Residue-level contacts at the interface:
Residue G182 in the first protein contacts residue L7 in the second protein (closest heavy-atom distance 3.7 Å).
Residue L163 in the first protein is in contact with residue L7 in the second protein (closest heavy-atom distance 4.0 Å).
Residue R160 in the first protein is in contact with residue L7 in the second protein (closest heavy-atom distance 4.0 Å).
Residue F259 in the first protein interacts with residue L7 in the second protein (closest heavy-atom distance 3.6 Å).
Residue P254 in the first protein contacts residue L7 in the second protein (closest heavy-atom distance 4.3 Å).
Residue F259 in the first protein contacts residue L5 in the second protein (closest heavy-atom distance 4.1 Å).
Residue L185 in the first protein is in contact with residue L5 in the second protein (closest heavy-atom distance 3.8 Å).
Residue M383 in the first protein interacts with residue L5 in the second protein (closest heavy-atom distance 3.3 Å).
Residue R184 in the first protein interacts with residue L5 in the second protein (closest heavy-atom distance 3.5 Å).
Residue R160 in the first protein is in contact with residue P9 in the second protein (closest heavy-atom distance 5.0 Å).
Residue R160 in the first protein is in contact with residue G11 in the second protein (closest heavy-atom distance 4.0 Å).
Residue T180 in the first protein interacts with residue L7 in the second protein (closest heavy-atom distance 4.6 Å).
Residue H183 in the first protein contacts residue L5 in the second protein (closest heavy-atom distance 4.0 Å).
Residue T180 in the first protein contacts residue L5 in the second protein (closest heavy-atom distance 3.7 Å).
Residue G182 in the first protein contacts residue L5 in the second protein (closest heavy-atom distance 2.7 Å).
Residue G182 in the first protein interacts with residue G11 in the second protein (closest heavy-atom distance 4.0 Å).
Residue V381 in the first protein interacts with residue L5 in the second protein (closest heavy-atom distance 3.7 Å).
Residue P367 in the first protein interacts with residue L5 in the second protein (closest heavy-atom distance 3.9 Å).

The following describes two proteins that form a bound complex.

Sequence of the second protein:
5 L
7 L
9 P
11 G

Sequence of the first protein:
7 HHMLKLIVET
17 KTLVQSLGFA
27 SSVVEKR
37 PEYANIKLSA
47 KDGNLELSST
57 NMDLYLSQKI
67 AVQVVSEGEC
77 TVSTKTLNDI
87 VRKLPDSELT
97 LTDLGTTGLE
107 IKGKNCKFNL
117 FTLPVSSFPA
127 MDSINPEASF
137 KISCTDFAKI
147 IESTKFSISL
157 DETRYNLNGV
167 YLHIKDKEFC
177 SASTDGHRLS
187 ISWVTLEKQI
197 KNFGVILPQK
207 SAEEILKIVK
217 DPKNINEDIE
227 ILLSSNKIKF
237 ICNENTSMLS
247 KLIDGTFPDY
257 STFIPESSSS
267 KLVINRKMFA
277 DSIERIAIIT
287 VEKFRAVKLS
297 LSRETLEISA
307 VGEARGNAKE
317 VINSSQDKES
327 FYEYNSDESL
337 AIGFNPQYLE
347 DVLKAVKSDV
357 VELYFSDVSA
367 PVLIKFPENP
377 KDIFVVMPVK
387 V